Sequence of chain B:
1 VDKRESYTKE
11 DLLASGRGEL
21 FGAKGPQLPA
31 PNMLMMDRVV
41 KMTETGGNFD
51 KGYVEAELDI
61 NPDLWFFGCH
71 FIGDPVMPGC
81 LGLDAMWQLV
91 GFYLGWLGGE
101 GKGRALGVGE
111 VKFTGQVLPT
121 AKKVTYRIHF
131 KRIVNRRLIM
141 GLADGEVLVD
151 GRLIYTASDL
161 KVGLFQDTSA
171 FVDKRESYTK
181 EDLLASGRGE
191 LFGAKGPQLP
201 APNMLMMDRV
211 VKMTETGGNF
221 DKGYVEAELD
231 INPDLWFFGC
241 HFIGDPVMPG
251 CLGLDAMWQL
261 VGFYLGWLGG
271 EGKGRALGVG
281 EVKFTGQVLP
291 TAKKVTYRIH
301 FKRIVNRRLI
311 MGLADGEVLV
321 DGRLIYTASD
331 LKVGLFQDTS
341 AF

Interface contacts:
Residue D173 in chain B is in contact with residue Y48 in chain A (closest heavy-atom distance 2.5 Å).
Residue K174 in chain B is in contact with residue Y48 in chain A (closest heavy-atom distance 4.5 Å).
Residue V172 in chain B is in contact with residue Y48 in chain A (closest heavy-atom distance 5.0 Å).
Residue A194 in chain B is in contact with residue Q198 in chain A (closest heavy-atom distance 4.3 Å).
Residue G193 in chain B interacts with residue Q198 in chain A (closest heavy-atom distance 4.9 Å).

This data describes a binding interaction between two proteins.

Sequence of chain A:
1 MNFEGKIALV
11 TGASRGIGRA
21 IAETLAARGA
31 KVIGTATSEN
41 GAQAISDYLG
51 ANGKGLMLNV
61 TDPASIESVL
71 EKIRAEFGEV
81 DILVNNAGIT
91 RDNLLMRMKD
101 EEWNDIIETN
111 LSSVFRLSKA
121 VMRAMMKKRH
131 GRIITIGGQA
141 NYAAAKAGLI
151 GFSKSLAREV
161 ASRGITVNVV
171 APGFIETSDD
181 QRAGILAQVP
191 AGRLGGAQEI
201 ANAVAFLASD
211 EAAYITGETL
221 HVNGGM